Interface contacts:
Residue L82 in protein 2 is in contact with residue F12 in protein 1 (closest heavy-atom distance 4.8 Å).
Residue F193 in protein 2 contacts residue R5 in protein 1 (closest heavy-atom distance 3.9 Å).
Residue K195 in protein 2 contacts residue F2 in protein 1 (closest heavy-atom distance 4.0 Å).
Residue K195 in protein 2 interacts with residue C3 in protein 1 (closest heavy-atom distance 4.8 Å).
Residue N174 in protein 2 interacts with residue Q4 in protein 1 (closest heavy-atom distance 4.0 Å).
Residue L83 in protein 2 interacts with residue F12 in protein 1 (closest heavy-atom distance 4.8 Å).
Residue H41 in protein 2 contacts residue R5 in protein 1 (closest heavy-atom distance 3.7 Å).
Residue L83 in protein 2 contacts residue Q4 in protein 1 (closest heavy-atom distance 3.8 Å).
Residue P154 in protein 2 is in contact with residue F12 in protein 1 (closest heavy-atom distance 3.5 Å).
Residue Y152 in protein 2 is in contact with residue F2 in protein 1 (closest heavy-atom distance 3.5 Å).
Residue D171 in protein 2 contacts residue R5 in protein 1 (closest heavy-atom distance 2.9 Å).
Residue S172 in protein 2 interacts with residue R5 in protein 1 (closest heavy-atom distance 2.8 Å).
Residue Y78 in protein 2 interacts with residue I10 in protein 1 (closest heavy-atom distance 4.0 Å).
Residue V206 in protein 2 interacts with residue R5 in protein 1 (closest heavy-atom distance 4.9 Å).
Residue N79 in protein 2 is in contact with residue Q4 in protein 1 (closest heavy-atom distance 4.8 Å).
Residue P154 in protein 2 is in contact with residue F2 in protein 1 (closest heavy-atom distance 4.5 Å).
Residue N79 in protein 2 interacts with residue I10 in protein 1 (closest heavy-atom distance 3.7 Å).
Residue F193 in protein 2 contacts residue Q4 in protein 1 (closest heavy-atom distance 3.6 Å).
Residue G175 in protein 2 interacts with residue R5 in protein 1 (closest heavy-atom distance 2.8 Å).
Residue P197 in protein 2 is in contact with residue R5 in protein 1 (closest heavy-atom distance 4.7 Å).
Residue D86 in protein 2 interacts with residue Q4 in protein 1 (closest heavy-atom distance 4.3 Å).
Residue G194 in protein 2 contacts residue C3 in protein 1 (closest heavy-atom distance 2.8 Å).
Residue S177 in protein 2 contacts residue Q4 in protein 1 (closest heavy-atom distance 4.3 Å).
Residue L155 in protein 2 contacts residue F12 in protein 1 (closest heavy-atom distance 3.8 Å).
Residue V191 in protein 2 interacts with residue R5 in protein 1 (closest heavy-atom distance 4.2 Å).
Residue C173 in protein 2 contacts residue R5 in protein 1 (closest heavy-atom distance 3.6 Å).
Residue L155 in protein 2 contacts residue F2 in protein 1 (closest heavy-atom distance 4.4 Å).
Residue A196 in protein 2 contacts residue G1 in protein 1 (closest heavy-atom distance 3.0 Å).
Residue H41 in protein 2 is in contact with residue Q4 in protein 1 (closest heavy-atom distance 3.5 Å).
Residue K195 in protein 2 contacts residue R5 in protein 1 (closest heavy-atom distance 2.9 Å).
Residue G205 in protein 2 interacts with residue R5 in protein 1 (closest heavy-atom distance 3.9 Å).
Residue S192 in protein 2 is in contact with residue Q4 in protein 1 (closest heavy-atom distance 3.6 Å).
Residue F193 in protein 2 interacts with residue F2 in protein 1 (closest heavy-atom distance 4.0 Å).
Residue D153 in protein 2 is in contact with residue F2 in protein 1 (closest heavy-atom distance 3.5 Å).
Residue L83 in protein 2 contacts residue I10 in protein 1 (closest heavy-atom distance 4.1 Å).
Residue S177 in protein 2 is in contact with residue R5 in protein 1 (closest heavy-atom distance 2.5 Å).
Residue C198 in protein 2 contacts residue R5 in protein 1 (closest heavy-atom distance 3.5 Å).
Residue L82 in protein 2 interacts with residue I10 in protein 1 (closest heavy-atom distance 4.4 Å).
Residue D153 in protein 2 is in contact with residue F12 in protein 1 (closest heavy-atom distance 4.8 Å).
Residue G194 in protein 2 contacts residue G1 in protein 1 (closest heavy-atom distance 4.4 Å).
Residue K195 in protein 2 interacts with residue G1 in protein 1 (closest heavy-atom distance 3.4 Å).
Residue L83 in protein 2 contacts residue F2 in protein 1 (closest heavy-atom distance 4.5 Å).
Residue L151 in protein 2 interacts with residue F2 in protein 1 (closest heavy-atom distance 4.1 Å).
Residue G194 in protein 2 is in contact with residue F2 in protein 1 (closest heavy-atom distance 3.2 Å).
Residue G194 in protein 2 is in contact with residue R5 in protein 1 (closest heavy-atom distance 3.5 Å).
Residue S192 in protein 2 is in contact with residue R5 in protein 1 (closest heavy-atom distance 3.1 Å).
Residue F193 in protein 2 interacts with residue C3 in protein 1 (closest heavy-atom distance 3.3 Å).
Residue A196 in protein 2 is in contact with residue F2 in protein 1 (closest heavy-atom distance 4.5 Å).
Residue N174 in protein 2 is in contact with residue R5 in protein 1 (closest heavy-atom distance 3.6 Å).
Residue G199 in protein 2 is in contact with residue R5 in protein 1 (closest heavy-atom distance 4.8 Å).
Residue Y78 in protein 2 interacts with residue Q4 in protein 1 (closest heavy-atom distance 3.1 Å).
Residue S192 in protein 2 interacts with residue C3 in protein 1 (closest heavy-atom distance 4.7 Å).
Residue A196 in protein 2 contacts residue C3 in protein 1 (closest heavy-atom distance 4.0 Å).
Residue D176 in protein 2 interacts with residue R5 in protein 1 (closest heavy-atom distance 3.4 Å).

Sequence of protein 1:
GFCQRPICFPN

This data describes a binding interaction between two proteins.

Sequence of protein 2:
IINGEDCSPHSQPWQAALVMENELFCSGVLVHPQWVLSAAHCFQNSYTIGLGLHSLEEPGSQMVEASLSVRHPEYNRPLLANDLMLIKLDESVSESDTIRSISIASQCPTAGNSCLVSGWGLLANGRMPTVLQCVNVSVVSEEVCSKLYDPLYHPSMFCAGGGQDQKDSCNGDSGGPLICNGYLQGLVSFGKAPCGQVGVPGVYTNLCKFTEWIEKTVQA